The following describes two proteins that form a bound complex.

Interface contacts:
Residue H372 in protein 1 contacts residue D49 in protein 2 (closest heavy-atom distance 3.7 Å).
Residue F376 in protein 1 contacts residue S56 in protein 2 (closest heavy-atom distance 3.4 Å).
Residue F350 in protein 1 contacts residue L57 in protein 2 (closest heavy-atom distance 3.9 Å).
Residue Y379 in protein 1 is in contact with residue L57 in protein 2 (closest heavy-atom distance 3.3 Å).
Residue Y379 in protein 1 contacts residue I54 in protein 2 (closest heavy-atom distance 4.8 Å).
Residue F376 in protein 1 is in contact with residue R53 in protein 2 (closest heavy-atom distance 4.0 Å).
Residue E371 in protein 1 interacts with residue R53 in protein 2 (closest heavy-atom distance 4.7 Å).
Residue W375 in protein 1 interacts with residue E50 in protein 2 (closest heavy-atom distance 4.5 Å).
Residue H372 in protein 1 is in contact with residue R53 in protein 2 (closest heavy-atom distance 3.0 Å).
Residue F350 in protein 1 is in contact with residue S56 in protein 2 (closest heavy-atom distance 3.6 Å).
Residue F376 in protein 1 is in contact with residue L57 in protein 2 (closest heavy-atom distance 4.9 Å).
Residue W375 in protein 1 contacts residue I54 in protein 2 (closest heavy-atom distance 3.6 Å).
Residue W375 in protein 1 contacts residue R53 in protein 2 (closest heavy-atom distance 3.2 Å).
Residue Y379 in protein 1 is in contact with residue R58 in protein 2 (closest heavy-atom distance 4.1 Å).
Residue F380 in protein 1 contacts residue L57 in protein 2 (closest heavy-atom distance 3.6 Å).

Sequence of protein 1:
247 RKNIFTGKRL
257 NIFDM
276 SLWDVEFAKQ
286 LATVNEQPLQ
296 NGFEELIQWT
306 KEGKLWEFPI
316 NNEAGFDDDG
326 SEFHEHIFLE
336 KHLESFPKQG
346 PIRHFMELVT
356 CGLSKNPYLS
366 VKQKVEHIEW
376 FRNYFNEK

Sequence of protein 2:
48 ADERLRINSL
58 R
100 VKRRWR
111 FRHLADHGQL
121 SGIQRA